Sequence of protein 1:
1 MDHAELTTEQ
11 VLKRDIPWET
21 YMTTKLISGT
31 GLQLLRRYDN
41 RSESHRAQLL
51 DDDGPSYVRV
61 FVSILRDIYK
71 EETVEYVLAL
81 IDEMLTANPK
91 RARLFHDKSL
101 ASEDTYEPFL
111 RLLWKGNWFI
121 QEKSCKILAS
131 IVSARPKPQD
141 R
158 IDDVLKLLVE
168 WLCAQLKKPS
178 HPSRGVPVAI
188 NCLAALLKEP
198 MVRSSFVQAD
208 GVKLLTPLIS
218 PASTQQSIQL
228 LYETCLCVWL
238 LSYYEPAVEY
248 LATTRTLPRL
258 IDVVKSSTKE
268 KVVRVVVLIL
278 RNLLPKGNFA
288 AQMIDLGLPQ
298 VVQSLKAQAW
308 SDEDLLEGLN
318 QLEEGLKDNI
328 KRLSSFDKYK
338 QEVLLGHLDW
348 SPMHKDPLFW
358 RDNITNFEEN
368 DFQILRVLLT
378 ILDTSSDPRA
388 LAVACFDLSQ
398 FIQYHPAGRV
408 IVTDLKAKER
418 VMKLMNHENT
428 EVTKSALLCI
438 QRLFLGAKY

The following describes two proteins that form a bound complex.

Sequence of protein 2:
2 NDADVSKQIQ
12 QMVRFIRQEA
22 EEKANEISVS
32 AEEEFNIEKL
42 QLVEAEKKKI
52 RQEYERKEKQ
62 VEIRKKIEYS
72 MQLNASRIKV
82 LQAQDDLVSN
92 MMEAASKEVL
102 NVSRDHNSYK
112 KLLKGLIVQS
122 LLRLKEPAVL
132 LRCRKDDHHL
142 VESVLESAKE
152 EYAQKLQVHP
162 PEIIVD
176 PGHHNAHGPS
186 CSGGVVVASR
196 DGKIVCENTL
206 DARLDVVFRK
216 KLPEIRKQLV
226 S

Contacts between the two chains:
Residue K195 in protein 1 contacts residue N37 in protein 2 (closest heavy-atom distance 3.4 Å).
Residue Y240 in protein 1 interacts with residue I38 in protein 2 (closest heavy-atom distance 3.6 Å).
Residue K268 in protein 1 contacts residue K24 in protein 2 (closest heavy-atom distance 4.7 Å).